Contacts between the two chains:
Residue P53 in the second protein is in contact with residue L119 in the first protein (closest heavy-atom distance 4.8 Å).
Residue W69 in the second protein interacts with residue E209 in the first protein (closest heavy-atom distance 3.2 Å).
Residue I58 in the second protein contacts residue E213 in the first protein (closest heavy-atom distance 4.5 Å).

Sequence of the first protein:
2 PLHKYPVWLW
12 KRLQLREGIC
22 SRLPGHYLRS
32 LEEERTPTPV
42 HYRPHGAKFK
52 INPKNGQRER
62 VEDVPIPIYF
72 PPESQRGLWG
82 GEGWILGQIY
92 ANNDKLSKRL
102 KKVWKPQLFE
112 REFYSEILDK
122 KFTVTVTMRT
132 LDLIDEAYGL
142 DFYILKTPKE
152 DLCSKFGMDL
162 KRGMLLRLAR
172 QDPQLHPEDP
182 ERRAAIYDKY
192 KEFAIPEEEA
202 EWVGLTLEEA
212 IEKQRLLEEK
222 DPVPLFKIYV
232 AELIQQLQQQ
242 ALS

This data describes a binding interaction between two proteins.

Sequence of the second protein:
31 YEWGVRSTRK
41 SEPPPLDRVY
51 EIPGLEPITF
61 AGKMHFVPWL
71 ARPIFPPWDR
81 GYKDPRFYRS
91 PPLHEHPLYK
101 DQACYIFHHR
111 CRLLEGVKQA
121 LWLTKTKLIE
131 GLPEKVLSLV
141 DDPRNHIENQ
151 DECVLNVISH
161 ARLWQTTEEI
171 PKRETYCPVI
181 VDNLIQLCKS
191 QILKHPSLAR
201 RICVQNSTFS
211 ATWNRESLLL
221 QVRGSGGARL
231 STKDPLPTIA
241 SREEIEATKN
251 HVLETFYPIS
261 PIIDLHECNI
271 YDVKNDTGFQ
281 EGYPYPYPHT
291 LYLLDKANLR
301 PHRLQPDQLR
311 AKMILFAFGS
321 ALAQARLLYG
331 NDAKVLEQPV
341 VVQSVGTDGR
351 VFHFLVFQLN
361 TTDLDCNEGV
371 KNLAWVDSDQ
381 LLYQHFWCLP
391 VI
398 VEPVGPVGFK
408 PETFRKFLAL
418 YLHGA